These two protein chains interact to form a complex.

Sequence of the first protein:
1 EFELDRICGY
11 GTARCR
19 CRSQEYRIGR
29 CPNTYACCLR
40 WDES

Residue-level contacts at the interface:
Residue F2 in the first protein interacts with residue R6 in the second protein (closest heavy-atom distance 3.5 Å).
Residue G11 in the first protein interacts with residue E1 in the second protein (closest heavy-atom distance 4.1 Å).
Residue R16 in the first protein contacts residue R20 in the second protein (closest heavy-atom distance 4.0 Å).
Residue F2 in the first protein contacts residue I7 in the second protein (closest heavy-atom distance 4.1 Å).
Residue E1 in the first protein is in contact with residue G11 in the second protein (closest heavy-atom distance 4.1 Å).
Residue E1 in the first protein interacts with residue I7 in the second protein (closest heavy-atom distance 2.9 Å).
Residue I7 in the first protein contacts residue E1 in the second protein (closest heavy-atom distance 2.9 Å).
Residue E3 in the first protein is in contact with residue D5 in the second protein (closest heavy-atom distance 2.8 Å).
Residue R20 in the first protein interacts with residue C19 in the second protein (closest heavy-atom distance 3.2 Å).
Residue D5 in the first protein interacts with residue F2 in the second protein (closest heavy-atom distance 3.2 Å).
Residue R6 in the first protein interacts with residue E1 in the second protein (closest heavy-atom distance 3.9 Å).
Residue E3 in the first protein contacts residue R14 in the second protein (closest heavy-atom distance 3.3 Å).
Residue E3 in the first protein is in contact with residue L4 in the second protein (closest heavy-atom distance 3.5 Å).
Residue F2 in the first protein interacts with residue D5 in the second protein (closest heavy-atom distance 3.2 Å).
Residue F2 in the first protein contacts residue L4 in the second protein (closest heavy-atom distance 3.5 Å).
Residue D5 in the first protein is in contact with residue E3 in the second protein (closest heavy-atom distance 2.8 Å).
Residue E3 in the first protein contacts residue I7 in the second protein (closest heavy-atom distance 3.7 Å).
Residue R14 in the first protein is in contact with residue E3 in the second protein (closest heavy-atom distance 3.3 Å).
Residue R6 in the first protein contacts residue F2 in the second protein (closest heavy-atom distance 3.5 Å).
Residue L4 in the first protein contacts residue E3 in the second protein (closest heavy-atom distance 3.5 Å).
Residue R14 in the first protein interacts with residue D5 in the second protein (closest heavy-atom distance 3.0 Å).
Residue D5 in the first protein interacts with residue D5 in the second protein (closest heavy-atom distance 2.5 Å).
Residue R20 in the first protein interacts with residue R20 in the second protein (closest heavy-atom distance 3.8 Å).
Residue D5 in the first protein contacts residue L4 in the second protein (closest heavy-atom distance 5.0 Å).
Residue L4 in the first protein interacts with residue D5 in the second protein (closest heavy-atom distance 5.0 Å).
Residue I7 in the first protein contacts residue E3 in the second protein (closest heavy-atom distance 3.7 Å).
Residue I7 in the first protein interacts with residue F2 in the second protein (closest heavy-atom distance 4.1 Å).
Residue E1 in the first protein is in contact with residue D5 in the second protein (closest heavy-atom distance 4.4 Å).
Residue R14 in the first protein is in contact with residue R14 in the second protein (closest heavy-atom distance 3.7 Å).
Residue C19 in the first protein is in contact with residue R20 in the second protein (closest heavy-atom distance 3.2 Å).
Residue R16 in the first protein interacts with residue R16 in the second protein (closest heavy-atom distance 3.7 Å).
Residue L4 in the first protein is in contact with residue F2 in the second protein (closest heavy-atom distance 3.5 Å).
Residue E3 in the first protein interacts with residue E3 in the second protein (closest heavy-atom distance 3.3 Å).
Residue E1 in the first protein contacts residue R6 in the second protein (closest heavy-atom distance 3.9 Å).
Residue D5 in the first protein is in contact with residue E1 in the second protein (closest heavy-atom distance 4.4 Å).
Residue R20 in the first protein is in contact with residue R16 in the second protein (closest heavy-atom distance 4.0 Å).
Residue D5 in the first protein contacts residue R14 in the second protein (closest heavy-atom distance 3.0 Å).
Residue L4 in the first protein is in contact with residue L4 in the second protein (closest heavy-atom distance 4.1 Å).

Sequence of the second protein:
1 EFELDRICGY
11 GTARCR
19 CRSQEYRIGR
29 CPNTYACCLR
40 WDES